These two protein chains interact to form a complex.

Residue-level contacts at the interface:
Residue Y159 in the second protein is in contact with residue D4 in the first protein (closest heavy-atom distance 3.7 Å).
Residue W147 in the second protein contacts residue T9 in the first protein (closest heavy-atom distance 3.2 Å).
Residue W167 in the second protein contacts residue V2 in the first protein (closest heavy-atom distance 4.7 Å).
Residue A69 in the second protein interacts with residue E7 in the first protein (closest heavy-atom distance 3.3 Å).
Residue Y59 in the second protein interacts with residue G1 in the first protein (closest heavy-atom distance 4.5 Å).
Residue K146 in the second protein is in contact with residue V10 in the first protein (closest heavy-atom distance 3.7 Å).
Residue T80 in the second protein contacts residue V10 in the first protein (closest heavy-atom distance 3.3 Å).
Residue Q155 in the second protein interacts with residue H8 in the first protein (closest heavy-atom distance 3.8 Å).
Residue K66 in the second protein contacts residue Y3 in the first protein (closest heavy-atom distance 4.0 Å).
Residue R97 in the second protein contacts residue H8 in the first protein (closest heavy-atom distance 4.4 Å).
Residue L81 in the second protein contacts residue V10 in the first protein (closest heavy-atom distance 3.8 Å).
Residue Y123 in the second protein contacts residue V10 in the first protein (closest heavy-atom distance 3.8 Å).
Residue L156 in the second protein contacts residue Y3 in the first protein (closest heavy-atom distance 3.8 Å).
Residue K66 in the second protein interacts with residue E7 in the first protein (closest heavy-atom distance 3.9 Å).
Residue K66 in the second protein interacts with residue D4 in the first protein (closest heavy-atom distance 3.7 Å).
Residue Y159 in the second protein is in contact with residue G1 in the first protein (closest heavy-atom distance 2.6 Å).
Residue T163 in the second protein is in contact with residue D4 in the first protein (closest heavy-atom distance 3.7 Å).
Residue V152 in the second protein interacts with residue H8 in the first protein (closest heavy-atom distance 3.4 Å).
Residue T73 in the second protein is in contact with residue E7 in the first protein (closest heavy-atom distance 3.3 Å).
Residue E63 in the second protein interacts with residue G1 in the first protein (closest heavy-atom distance 3.5 Å).
Residue Y7 in the second protein is in contact with residue V2 in the first protein (closest heavy-atom distance 3.5 Å).
Residue W167 in the second protein interacts with residue D4 in the first protein (closest heavy-atom distance 5.0 Å).
Residue H70 in the second protein contacts residue V2 in the first protein (closest heavy-atom distance 3.1 Å).
Residue W147 in the second protein is in contact with residue H8 in the first protein (closest heavy-atom distance 3.6 Å).
Residue D77 in the second protein contacts residue T9 in the first protein (closest heavy-atom distance 3.1 Å).
Residue A150 in the second protein interacts with residue H8 in the first protein (closest heavy-atom distance 3.3 Å).
Residue V76 in the second protein is in contact with residue T9 in the first protein (closest heavy-atom distance 3.8 Å).
Residue H70 in the second protein contacts residue Y3 in the first protein (closest heavy-atom distance 3.4 Å).
Residue K66 in the second protein contacts residue V2 in the first protein (closest heavy-atom distance 2.8 Å).
Residue T73 in the second protein interacts with residue T9 in the first protein (closest heavy-atom distance 3.4 Å).
Residue Y7 in the second protein is in contact with residue G1 in the first protein (closest heavy-atom distance 2.9 Å).
Residue Y99 in the second protein contacts residue V2 in the first protein (closest heavy-atom distance 3.8 Å).
Residue D77 in the second protein is in contact with residue H8 in the first protein (closest heavy-atom distance 4.8 Å).
Residue Y84 in the second protein is in contact with residue V10 in the first protein (closest heavy-atom distance 3.0 Å).
Residue Y159 in the second protein contacts residue Y3 in the first protein (closest heavy-atom distance 3.6 Å).
Residue Y171 in the second protein interacts with residue G1 in the first protein (closest heavy-atom distance 3.0 Å).
Residue Q155 in the second protein contacts residue Y3 in the first protein (closest heavy-atom distance 4.0 Å).
Residue Q155 in the second protein is in contact with residue R6 in the first protein (closest heavy-atom distance 3.3 Å).
Residue K146 in the second protein interacts with residue T9 in the first protein (closest heavy-atom distance 3.1 Å).
Residue H70 in the second protein interacts with residue E7 in the first protein (closest heavy-atom distance 3.0 Å).
Residue W147 in the second protein interacts with residue V10 in the first protein (closest heavy-atom distance 3.9 Å).
Residue M45 in the second protein contacts residue V2 in the first protein (closest heavy-atom distance 3.8 Å).
Residue D77 in the second protein interacts with residue V10 in the first protein (closest heavy-atom distance 2.8 Å).
Residue A150 in the second protein contacts residue R6 in the first protein (closest heavy-atom distance 4.9 Å).
Residue E63 in the second protein interacts with residue V2 in the first protein (closest heavy-atom distance 2.9 Å).
Residue Y116 in the second protein interacts with residue V10 in the first protein (closest heavy-atom distance 3.9 Å).
Residue K146 in the second protein is in contact with residue H8 in the first protein (closest heavy-atom distance 5.0 Å).
Residue F33 in the second protein contacts residue G1 in the first protein (closest heavy-atom distance 4.5 Å).
Residue T73 in the second protein is in contact with residue H8 in the first protein (closest heavy-atom distance 3.9 Å).
Residue W167 in the second protein contacts residue G1 in the first protein (closest heavy-atom distance 3.6 Å).
Residue V67 in the second protein is in contact with residue V2 in the first protein (closest heavy-atom distance 4.1 Å).
Residue Y159 in the second protein interacts with residue V2 in the first protein (closest heavy-atom distance 4.0 Å).
Residue T142 in the second protein contacts residue V10 in the first protein (closest heavy-atom distance 5.0 Å).
Residue M5 in the second protein contacts residue G1 in the first protein (closest heavy-atom distance 3.6 Å).
Residue T143 in the second protein contacts residue V10 in the first protein (closest heavy-atom distance 2.6 Å).
Residue Y99 in the second protein is in contact with residue Y3 in the first protein (closest heavy-atom distance 3.0 Å).
Residue F9 in the second protein contacts residue V2 in the first protein (closest heavy-atom distance 4.5 Å).
Residue K66 in the second protein is in contact with residue G1 in the first protein (closest heavy-atom distance 4.1 Å).

Sequence of the second protein:
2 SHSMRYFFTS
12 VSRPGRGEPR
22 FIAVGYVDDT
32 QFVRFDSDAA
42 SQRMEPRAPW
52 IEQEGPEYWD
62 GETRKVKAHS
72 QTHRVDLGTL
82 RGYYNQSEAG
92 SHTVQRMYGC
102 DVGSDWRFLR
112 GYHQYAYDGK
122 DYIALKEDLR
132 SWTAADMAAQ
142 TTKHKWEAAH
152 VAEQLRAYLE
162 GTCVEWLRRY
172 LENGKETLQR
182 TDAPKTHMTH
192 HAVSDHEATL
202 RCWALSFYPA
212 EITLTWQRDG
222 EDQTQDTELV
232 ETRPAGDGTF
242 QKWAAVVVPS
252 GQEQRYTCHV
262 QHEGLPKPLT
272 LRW

Sequence of the first protein:
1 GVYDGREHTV